Sequence of protein 1:
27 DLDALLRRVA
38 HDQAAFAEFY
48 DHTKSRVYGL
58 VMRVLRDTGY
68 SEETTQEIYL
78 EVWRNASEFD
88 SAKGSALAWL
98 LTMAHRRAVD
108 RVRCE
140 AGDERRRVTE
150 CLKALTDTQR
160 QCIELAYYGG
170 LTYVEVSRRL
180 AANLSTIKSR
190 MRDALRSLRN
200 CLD

These two protein chains interact to form a complex.

Contacts between the two chains:
Residue R103 in protein 1 interacts with residue N19 in protein 2 (closest heavy-atom distance 3.6 Å).
Residue R53 in protein 1 interacts with residue S59 in protein 2 (closest heavy-atom distance 3.2 Å).
Residue F43 in protein 1 contacts residue I74 in protein 2 (closest heavy-atom distance 3.7 Å).
Residue Q73 in protein 1 is in contact with residue L70 in protein 2 (closest heavy-atom distance 3.4 Å).
Residue K187 in protein 1 is in contact with residue E11 in protein 2 (closest heavy-atom distance 3.0 Å).
Residue S52 in protein 1 contacts residue A64 in protein 2 (closest heavy-atom distance 2.9 Å).
Residue M190 in protein 1 is in contact with residue T14 in protein 2 (closest heavy-atom distance 3.7 Å).
Residue R198 in protein 1 is in contact with residue A50 in protein 2 (closest heavy-atom distance 3.7 Å).
Residue V147 in protein 1 interacts with residue V58 in protein 2 (closest heavy-atom distance 3.6 Å).
Residue R110 in protein 1 interacts with residue A20 in protein 2 (closest heavy-atom distance 3.8 Å).
Residue L94 in protein 1 is in contact with residue A56 in protein 2 (closest heavy-atom distance 3.6 Å).
Residue E69 in protein 1 contacts residue H69 in protein 2 (closest heavy-atom distance 3.3 Å).
Residue G91 in protein 1 contacts residue E53 in protein 2 (closest heavy-atom distance 3.4 Å).
Residue A95 in protein 1 contacts residue A56 in protein 2 (closest heavy-atom distance 3.8 Å).
Residue R53 in protein 1 is in contact with residue T63 in protein 2 (closest heavy-atom distance 3.6 Å).
Residue T99 in protein 1 interacts with residue R52 in protein 2 (closest heavy-atom distance 3.2 Å).
Residue H102 in protein 1 is in contact with residue N19 in protein 2 (closest heavy-atom distance 3.4 Å).
Residue Y55 in protein 1 is in contact with residue A64 in protein 2 (closest heavy-atom distance 3.5 Å).
Residue F43 in protein 1 is in contact with residue T78 in protein 2 (closest heavy-atom distance 3.6 Å).
Residue T171 in protein 1 interacts with residue V21 in protein 2 (closest heavy-atom distance 3.8 Å).
Residue R191 in protein 1 contacts residue T14 in protein 2 (closest heavy-atom distance 3.7 Å).
Residue Y76 in protein 1 contacts residue I74 in protein 2 (closest heavy-atom distance 3.8 Å).
Residue S92 in protein 1 contacts residue E53 in protein 2 (closest heavy-atom distance 2.6 Å).
Residue E143 in protein 1 contacts residue A60 in protein 2 (closest heavy-atom distance 3.5 Å).
Residue Y172 in protein 1 contacts residue A20 in protein 2 (closest heavy-atom distance 2.8 Å).
Residue R144 in protein 1 contacts residue A60 in protein 2 (closest heavy-atom distance 3.4 Å).
Residue A44 in protein 1 interacts with residue R71 in protein 2 (closest heavy-atom distance 3.4 Å).
Residue Y166 in protein 1 contacts residue M55 in protein 2 (closest heavy-atom distance 3.4 Å).
Residue K51 in protein 1 interacts with residue P66 in protein 2 (closest heavy-atom distance 3.8 Å).
Residue R144 in protein 1 contacts residue A61 in protein 2 (closest heavy-atom distance 3.8 Å).
Residue Y172 in protein 1 is in contact with residue E25 in protein 2 (closest heavy-atom distance 2.6 Å).
Residue H102 in protein 1 interacts with residue L18 in protein 2 (closest heavy-atom distance 3.3 Å).
Residue V147 in protein 1 interacts with residue V57 in protein 2 (closest heavy-atom distance 3.7 Å).
Residue E69 in protein 1 is in contact with residue P67 in protein 2 (closest heavy-atom distance 3.5 Å).
Residue Q73 in protein 1 interacts with residue A73 in protein 2 (closest heavy-atom distance 3.1 Å).
Residue D48 in protein 1 is in contact with residue R71 in protein 2 (closest heavy-atom distance 2.8 Å).
Residue S52 in protein 1 is in contact with residue T63 in protein 2 (closest heavy-atom distance 3.1 Å).
Residue T171 in protein 1 contacts residue S22 in protein 2 (closest heavy-atom distance 3.7 Å).
Residue W80 in protein 1 interacts with residue T78 in protein 2 (closest heavy-atom distance 3.4 Å).
Residue K90 in protein 1 contacts residue R49 in protein 2 (closest heavy-atom distance 3.4 Å).
Residue T99 in protein 1 interacts with residue N19 in protein 2 (closest heavy-atom distance 3.6 Å).
Residue V147 in protein 1 is in contact with residue A61 in protein 2 (closest heavy-atom distance 3.7 Å).
Residue K51 in protein 1 contacts residue E65 in protein 2 (closest heavy-atom distance 2.7 Å).
Residue R103 in protein 1 interacts with residue R26 in protein 2 (closest heavy-atom distance 3.1 Å).
Residue Y167 in protein 1 contacts residue T62 in protein 2 (closest heavy-atom distance 3.4 Å).
Residue R191 in protein 1 contacts residue E47 in protein 2 (closest heavy-atom distance 3.5 Å).
Residue G56 in protein 1 contacts residue T62 in protein 2 (closest heavy-atom distance 3.1 Å).
Residue Y172 in protein 1 contacts residue L12 in protein 2 (closest heavy-atom distance 3.5 Å).
Residue A95 in protein 1 is in contact with residue E53 in protein 2 (closest heavy-atom distance 3.5 Å).
Residue S52 in protein 1 contacts residue E65 in protein 2 (closest heavy-atom distance 3.7 Å).
Residue R110 in protein 1 interacts with residue V21 in protein 2 (closest heavy-atom distance 2.9 Å).
Residue Y55 in protein 1 interacts with residue P66 in protein 2 (closest heavy-atom distance 3.6 Å).
Residue T171 in protein 1 is in contact with residue A20 in protein 2 (closest heavy-atom distance 3.3 Å).
Residue R110 in protein 1 contacts residue N19 in protein 2 (closest heavy-atom distance 2.7 Å).
Residue Y55 in protein 1 is in contact with residue E65 in protein 2 (closest heavy-atom distance 3.7 Å).
Residue E69 in protein 1 contacts residue L70 in protein 2 (closest heavy-atom distance 3.6 Å).
Residue Y47 in protein 1 interacts with residue R71 in protein 2 (closest heavy-atom distance 3.6 Å).
Residue A44 in protein 1 contacts residue L75 in protein 2 (closest heavy-atom distance 3.7 Å).
Residue Y47 in protein 1 contacts residue I74 in protein 2 (closest heavy-atom distance 3.4 Å).
Residue G56 in protein 1 interacts with residue A64 in protein 2 (closest heavy-atom distance 3.6 Å).

Sequence of protein 2:
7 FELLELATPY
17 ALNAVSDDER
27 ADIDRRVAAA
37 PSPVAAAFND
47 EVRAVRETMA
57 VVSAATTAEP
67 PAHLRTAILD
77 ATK